Sequence of protein 2:
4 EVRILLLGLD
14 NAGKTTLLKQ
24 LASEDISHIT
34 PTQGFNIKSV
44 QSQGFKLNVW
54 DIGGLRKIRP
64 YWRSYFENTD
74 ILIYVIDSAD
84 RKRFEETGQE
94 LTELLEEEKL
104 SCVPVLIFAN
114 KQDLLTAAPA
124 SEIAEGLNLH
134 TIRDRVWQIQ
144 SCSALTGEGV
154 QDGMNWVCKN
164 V

Sequence of protein 1:
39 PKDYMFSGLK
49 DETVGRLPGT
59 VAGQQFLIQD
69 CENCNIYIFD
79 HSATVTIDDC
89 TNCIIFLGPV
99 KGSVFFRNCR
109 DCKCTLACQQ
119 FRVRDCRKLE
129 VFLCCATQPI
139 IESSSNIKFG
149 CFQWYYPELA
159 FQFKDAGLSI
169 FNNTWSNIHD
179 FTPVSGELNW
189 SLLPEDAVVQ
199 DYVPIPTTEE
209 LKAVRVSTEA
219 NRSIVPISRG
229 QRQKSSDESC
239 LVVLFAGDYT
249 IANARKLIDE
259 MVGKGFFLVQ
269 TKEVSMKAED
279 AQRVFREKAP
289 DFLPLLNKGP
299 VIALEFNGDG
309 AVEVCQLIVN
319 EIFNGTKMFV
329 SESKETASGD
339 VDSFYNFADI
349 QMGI

These two protein chains interact to form a complex.

Interface contacts:
Residue R120 in protein 1 contacts residue N14 in protein 2 (closest heavy-atom distance 3.0 Å).
Residue R122 in protein 1 contacts residue R59 in protein 2 (closest heavy-atom distance 3.3 Å).
Residue Q136 in protein 1 interacts with residue T33 in protein 2 (closest heavy-atom distance 3.6 Å).
Residue T135 in protein 1 contacts residue I32 in protein 2 (closest heavy-atom distance 3.4 Å).
Residue Q67 in protein 1 is in contact with residue K85 in protein 2 (closest heavy-atom distance 2.6 Å).
Residue Q117 in protein 1 interacts with residue S30 in protein 2 (closest heavy-atom distance 3.4 Å).
Residue F179 in protein 1 interacts with residue T35 in protein 2 (closest heavy-atom distance 4.1 Å).
Residue Y42 in protein 1 interacts with residue L118 in protein 2 (closest heavy-atom distance 4.0 Å).
Residue S141 in protein 1 is in contact with residue R59 in protein 2 (closest heavy-atom distance 2.8 Å).
Residue F179 in protein 1 is in contact with residue I61 in protein 2 (closest heavy-atom distance 4.2 Å).
Residue Q117 in protein 1 interacts with residue I32 in protein 2 (closest heavy-atom distance 3.1 Å).
Residue T135 in protein 1 contacts residue H31 in protein 2 (closest heavy-atom distance 3.6 Å).
Residue F103 in protein 1 interacts with residue R86 in protein 2 (closest heavy-atom distance 3.8 Å).
Residue Q117 in protein 1 interacts with residue I29 in protein 2 (closest heavy-atom distance 4.3 Å).
Residue R122 in protein 1 contacts residue R86 in protein 2 (closest heavy-atom distance 3.5 Å).
Residue H177 in protein 1 interacts with residue Q36 in protein 2 (closest heavy-atom distance 3.2 Å).
Residue F179 in protein 1 contacts residue K60 in protein 2 (closest heavy-atom distance 3.5 Å).
Residue T180 in protein 1 interacts with residue K60 in protein 2 (closest heavy-atom distance 3.6 Å).
Residue F179 in protein 1 is in contact with residue Q36 in protein 2 (closest heavy-atom distance 3.6 Å).
Residue R105 in protein 1 interacts with residue K85 in protein 2 (closest heavy-atom distance 3.9 Å).
Residue I352 in protein 1 contacts residue E27 in protein 2 (closest heavy-atom distance 3.9 Å).
Residue D123 in protein 1 is in contact with residue R59 in protein 2 (closest heavy-atom distance 2.8 Å).
Residue Q63 in protein 1 is in contact with residue L117 in protein 2 (closest heavy-atom distance 4.2 Å).
Residue Q118 in protein 1 interacts with residue I32 in protein 2 (closest heavy-atom distance 3.0 Å).
Residue Q62 in protein 1 is in contact with residue L118 in protein 2 (closest heavy-atom distance 4.0 Å).
Residue Q63 in protein 1 is in contact with residue L118 in protein 2 (closest heavy-atom distance 3.5 Å).
Residue F179 in protein 1 contacts residue L58 in protein 2 (closest heavy-atom distance 3.6 Å).
Residue M350 in protein 1 interacts with residue H31 in protein 2 (closest heavy-atom distance 3.5 Å).
Residue Q136 in protein 1 contacts residue P34 in protein 2 (closest heavy-atom distance 4.0 Å).
Residue Q117 in protein 1 contacts residue H31 in protein 2 (closest heavy-atom distance 4.1 Å).
Residue S101 in protein 1 is in contact with residue N14 in protein 2 (closest heavy-atom distance 3.1 Å).
Residue R105 in protein 1 is in contact with residue D83 in protein 2 (closest heavy-atom distance 2.8 Å).
Residue G351 in protein 1 contacts residue K22 in protein 2 (closest heavy-atom distance 3.3 Å).
Residue E140 in protein 1 is in contact with residue K60 in protein 2 (closest heavy-atom distance 2.7 Å).
Residue R122 in protein 1 contacts residue R62 in protein 2 (closest heavy-atom distance 4.1 Å).
Residue T84 in protein 1 contacts residue D83 in protein 2 (closest heavy-atom distance 4.2 Å).
Residue I138 in protein 1 interacts with residue P34 in protein 2 (closest heavy-atom distance 4.2 Å).
Residue Q118 in protein 1 contacts residue T33 in protein 2 (closest heavy-atom distance 3.6 Å).
Residue R120 in protein 1 is in contact with residue D13 in protein 2 (closest heavy-atom distance 3.6 Å).
Residue E140 in protein 1 interacts with residue R59 in protein 2 (closest heavy-atom distance 3.2 Å).
Residue Q118 in protein 1 interacts with residue N14 in protein 2 (closest heavy-atom distance 3.8 Å).
Residue E140 in protein 1 is in contact with residue L58 in protein 2 (closest heavy-atom distance 3.5 Å).
Residue I352 in protein 1 contacts residue K22 in protein 2 (closest heavy-atom distance 3.5 Å).
Residue T135 in protein 1 contacts residue T33 in protein 2 (closest heavy-atom distance 3.8 Å).
Residue Q136 in protein 1 interacts with residue Q36 in protein 2 (closest heavy-atom distance 3.3 Å).
Residue A81 in protein 1 interacts with residue L117 in protein 2 (closest heavy-atom distance 3.7 Å).
Residue D86 in protein 1 is in contact with residue K85 in protein 2 (closest heavy-atom distance 3.3 Å).
Residue R120 in protein 1 interacts with residue P34 in protein 2 (closest heavy-atom distance 3.5 Å).
Residue I352 in protein 1 contacts residue K41 in protein 2 (closest heavy-atom distance 2.7 Å).
Residue T135 in protein 1 contacts residue P34 in protein 2 (closest heavy-atom distance 4.2 Å).
Residue R122 in protein 1 is in contact with residue E89 in protein 2 (closest heavy-atom distance 3.1 Å).
Residue N170 in protein 1 is in contact with residue H31 in protein 2 (closest heavy-atom distance 3.8 Å).
Residue R105 in protein 1 contacts residue R86 in protein 2 (closest heavy-atom distance 3.3 Å).
Residue T82 in protein 1 is in contact with residue L117 in protein 2 (closest heavy-atom distance 3.7 Å).
Residue F103 in protein 1 is in contact with residue N14 in protein 2 (closest heavy-atom distance 4.1 Å).
Residue F103 in protein 1 interacts with residue D13 in protein 2 (closest heavy-atom distance 3.5 Å).
Residue I352 in protein 1 interacts with residue N39 in protein 2 (closest heavy-atom distance 4.1 Å).
Residue Q63 in protein 1 interacts with residue T119 in protein 2 (closest heavy-atom distance 2.2 Å).
Residue Q63 in protein 1 contacts residue A82 in protein 2 (closest heavy-atom distance 2.7 Å).
Residue Q118 in protein 1 contacts residue P34 in protein 2 (closest heavy-atom distance 3.5 Å).